Interface contacts:
Residue R118 in protein 1 interacts with residue Q25 in protein 2 (closest heavy-atom distance 3.1 Å).
Residue W21 in protein 1 contacts residue L28 in protein 2 (closest heavy-atom distance 3.6 Å).
Residue M122 in protein 1 contacts residue A17 in protein 2 (closest heavy-atom distance 3.8 Å).
Residue Y61 in protein 1 contacts residue Q4 in protein 2 (closest heavy-atom distance 3.6 Å).
Residue E65 in protein 1 is in contact with residue R8 in protein 2 (closest heavy-atom distance 2.6 Å).
Residue T80 in protein 1 contacts residue R21 in protein 2 (closest heavy-atom distance 3.2 Å).
Residue Q81 in protein 1 interacts with residue N22 in protein 2 (closest heavy-atom distance 3.9 Å).
Residue Q81 in protein 1 contacts residue F26 in protein 2 (closest heavy-atom distance 3.1 Å).
Residue L136 in protein 1 interacts with residue L7 in protein 2 (closest heavy-atom distance 3.4 Å).
Residue R118 in protein 1 is in contact with residue F26 in protein 2 (closest heavy-atom distance 3.7 Å).
Residue Q81 in protein 1 is in contact with residue Q25 in protein 2 (closest heavy-atom distance 3.9 Å).
Residue M122 in protein 1 contacts residue A18 in protein 2 (closest heavy-atom distance 3.6 Å).
Residue S132 in protein 1 interacts with residue Q6 in protein 2 (closest heavy-atom distance 3.5 Å).
Residue L135 in protein 1 is in contact with residue L7 in protein 2 (closest heavy-atom distance 3.4 Å).
Residue I119 in protein 1 is in contact with residue L14 in protein 2 (closest heavy-atom distance 3.7 Å).
Residue E72 in protein 1 contacts residue I15 in protein 2 (closest heavy-atom distance 3.8 Å).
Residue W21 in protein 1 contacts residue T33 in protein 2 (closest heavy-atom distance 3.3 Å).
Residue L17 in protein 1 contacts residue L28 in protein 2 (closest heavy-atom distance 3.7 Å).
Residue Y73 in protein 1 interacts with residue I15 in protein 2 (closest heavy-atom distance 4.0 Å).
Residue K131 in protein 1 contacts residue P5 in protein 2 (closest heavy-atom distance 3.5 Å).
Residue V66 in protein 1 contacts residue F11 in protein 2 (closest heavy-atom distance 3.5 Å).
Residue V76 in protein 1 interacts with residue I15 in protein 2 (closest heavy-atom distance 3.9 Å).
Residue Q81 in protein 1 interacts with residue R21 in protein 2 (closest heavy-atom distance 3.2 Å).
Residue S132 in protein 1 contacts residue P5 in protein 2 (closest heavy-atom distance 3.6 Å).
Residue K14 in protein 1 interacts with residue L32 in protein 2 (closest heavy-atom distance 3.9 Å).
Residue Y84 in protein 1 interacts with residue L28 in protein 2 (closest heavy-atom distance 3.3 Å).
Residue R114 in protein 1 contacts residue F26 in protein 2 (closest heavy-atom distance 3.3 Å).
Residue Y73 in protein 1 interacts with residue A18 in protein 2 (closest heavy-atom distance 3.6 Å).
Residue V18 in protein 1 contacts residue L32 in protein 2 (closest heavy-atom distance 3.4 Å).
Residue M122 in protein 1 contacts residue L14 in protein 2 (closest heavy-atom distance 3.9 Å).
Residue I70 in protein 1 interacts with residue F11 in protein 2 (closest heavy-atom distance 3.9 Å).
Residue K131 in protein 1 contacts residue V3 in protein 2 (closest heavy-atom distance 2.7 Å).
Residue Y84 in protein 1 is in contact with residue F26 in protein 2 (closest heavy-atom distance 3.4 Å).
Residue Y139 in protein 1 interacts with residue L7 in protein 2 (closest heavy-atom distance 3.7 Å).
Residue L83 in protein 1 interacts with residue F26 in protein 2 (closest heavy-atom distance 3.5 Å).
Residue L135 in protein 1 interacts with residue P5 in protein 2 (closest heavy-atom distance 3.4 Å).
Residue K14 in protein 1 contacts residue E31 in protein 2 (closest heavy-atom distance 2.6 Å).
Residue L128 in protein 1 contacts residue P10 in protein 2 (closest heavy-atom distance 3.5 Å).
Residue G69 in protein 1 interacts with residue F11 in protein 2 (closest heavy-atom distance 3.6 Å).
Residue T80 in protein 1 contacts residue T24 in protein 2 (closest heavy-atom distance 3.2 Å).
Residue Q81 in protein 1 is in contact with residue T24 in protein 2 (closest heavy-atom distance 3.9 Å).
Residue G79 in protein 1 is in contact with residue P23 in protein 2 (closest heavy-atom distance 3.9 Å).
Residue E65 in protein 1 is in contact with residue L7 in protein 2 (closest heavy-atom distance 3.8 Å).
Residue T126 in protein 1 interacts with residue L14 in protein 2 (closest heavy-atom distance 3.8 Å).
Residue W21 in protein 1 contacts residue T35 in protein 2 (closest heavy-atom distance 3.5 Å).
Residue T126 in protein 1 interacts with residue L13 in protein 2 (closest heavy-atom distance 3.3 Å).
Residue E65 in protein 1 is in contact with residue F11 in protein 2 (closest heavy-atom distance 3.6 Å).
Residue L128 in protein 1 is in contact with residue L13 in protein 2 (closest heavy-atom distance 3.8 Å).
Residue T80 in protein 1 is in contact with residue N22 in protein 2 (closest heavy-atom distance 3.9 Å).
Residue Y73 in protein 1 interacts with residue L14 in protein 2 (closest heavy-atom distance 3.4 Å).
Residue E65 in protein 1 interacts with residue Q6 in protein 2 (closest heavy-atom distance 3.5 Å).
Residue V117 in protein 1 is in contact with residue F26 in protein 2 (closest heavy-atom distance 3.5 Å).
Residue M122 in protein 1 is in contact with residue R21 in protein 2 (closest heavy-atom distance 3.5 Å).
Residue K85 in protein 1 contacts residue Q25 in protein 2 (closest heavy-atom distance 3.2 Å).
Residue R118 in protein 1 contacts residue Q27 in protein 2 (closest heavy-atom distance 2.9 Å).
Residue T80 in protein 1 is in contact with residue P23 in protein 2 (closest heavy-atom distance 3.2 Å).
Residue V117 in protein 1 contacts residue P29 in protein 2 (closest heavy-atom distance 3.9 Å).
Residue L123 in protein 1 is in contact with residue L14 in protein 2 (closest heavy-atom distance 3.8 Å).
Residue Y125 in protein 1 is in contact with residue R21 in protein 2 (closest heavy-atom distance 3.4 Å).
Residue S132 in protein 1 is in contact with residue P10 in protein 2 (closest heavy-atom distance 3.7 Å).

This data describes a binding interaction between two proteins.

Sequence of protein 1:
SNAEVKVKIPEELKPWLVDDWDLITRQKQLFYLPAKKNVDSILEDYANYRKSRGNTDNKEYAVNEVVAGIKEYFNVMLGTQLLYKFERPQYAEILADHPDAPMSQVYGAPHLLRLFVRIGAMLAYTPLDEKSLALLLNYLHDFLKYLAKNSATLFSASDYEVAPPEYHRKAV

Sequence of protein 2:
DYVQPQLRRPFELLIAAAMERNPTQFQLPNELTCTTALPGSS